Sequence of protein 2:
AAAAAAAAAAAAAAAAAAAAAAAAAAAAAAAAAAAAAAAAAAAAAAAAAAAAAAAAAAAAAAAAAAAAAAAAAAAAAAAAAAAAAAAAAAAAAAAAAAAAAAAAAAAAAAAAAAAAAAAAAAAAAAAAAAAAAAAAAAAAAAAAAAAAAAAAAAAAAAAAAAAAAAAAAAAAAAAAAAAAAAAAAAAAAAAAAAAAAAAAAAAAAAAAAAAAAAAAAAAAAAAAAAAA

Sequence of protein 1:
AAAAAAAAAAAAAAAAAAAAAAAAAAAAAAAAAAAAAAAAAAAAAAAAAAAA

Interface contacts:
Residue A212 in protein 2 is in contact with residue A37 in protein 1 (closest heavy-atom distance 3.8 Å).
Residue A215 in protein 2 is in contact with residue A38 in protein 1 (closest heavy-atom distance 3.2 Å).
Residue A217 in protein 2 contacts residue A38 in protein 1 (closest heavy-atom distance 3.8 Å).
Residue A116 in protein 2 contacts residue A12 in protein 1 (closest heavy-atom distance 4.1 Å).
Residue A155 in protein 2 contacts residue A17 in protein 1 (closest heavy-atom distance 3.6 Å).
Residue A214 in protein 2 is in contact with residue A38 in protein 1 (closest heavy-atom distance 3.9 Å).
Residue A217 in protein 2 is in contact with residue A39 in protein 1 (closest heavy-atom distance 3.1 Å).
Residue A137 in protein 2 is in contact with residue A12 in protein 1 (closest heavy-atom distance 3.6 Å).
Residue A117 in protein 2 contacts residue A3 in protein 1 (closest heavy-atom distance 3.5 Å).
Residue A218 in protein 2 interacts with residue A39 in protein 1 (closest heavy-atom distance 4.3 Å).
Residue A117 in protein 2 interacts with residue A12 in protein 1 (closest heavy-atom distance 3.8 Å).
Residue A216 in protein 2 interacts with residue A38 in protein 1 (closest heavy-atom distance 2.3 Å).
Residue A215 in protein 2 is in contact with residue A39 in protein 1 (closest heavy-atom distance 4.4 Å).
Residue A216 in protein 2 contacts residue A40 in protein 1 (closest heavy-atom distance 4.8 Å).
Residue A97 in protein 2 interacts with residue A3 in protein 1 (closest heavy-atom distance 4.8 Å).
Residue A216 in protein 2 is in contact with residue A39 in protein 1 (closest heavy-atom distance 3.3 Å).

These two protein chains interact to form a complex.